The following describes two proteins that form a bound complex.

Sequence of the first protein:
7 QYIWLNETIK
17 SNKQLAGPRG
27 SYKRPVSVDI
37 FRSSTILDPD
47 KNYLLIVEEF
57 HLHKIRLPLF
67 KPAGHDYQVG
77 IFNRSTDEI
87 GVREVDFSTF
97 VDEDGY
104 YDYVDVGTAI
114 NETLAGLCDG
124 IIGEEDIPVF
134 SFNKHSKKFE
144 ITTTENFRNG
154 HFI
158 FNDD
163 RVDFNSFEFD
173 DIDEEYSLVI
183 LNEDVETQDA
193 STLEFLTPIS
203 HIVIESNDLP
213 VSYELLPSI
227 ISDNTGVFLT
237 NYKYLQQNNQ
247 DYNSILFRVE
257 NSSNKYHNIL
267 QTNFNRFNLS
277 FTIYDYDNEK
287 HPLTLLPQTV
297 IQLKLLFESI

Interface contacts:
Residue L218 in the second protein is in contact with residue R38 in the first protein (closest heavy-atom distance 2.7 Å).
Residue D283 in the second protein interacts with residue K16 in the first protein (closest heavy-atom distance 3.1 Å).
Residue N260 in the second protein contacts residue W10 in the first protein (closest heavy-atom distance 3.6 Å).
Residue D161 in the second protein contacts residue Q294 in the first protein (closest heavy-atom distance 2.9 Å).
Residue D175 in the second protein is in contact with residue R25 in the first protein (closest heavy-atom distance 2.8 Å).
Residue N264 in the second protein is in contact with residue Y8 in the first protein (closest heavy-atom distance 2.9 Å).
Residue E216 in the second protein interacts with residue N12 in the first protein (closest heavy-atom distance 2.7 Å).
Residue L217 in the second protein interacts with residue L11 in the first protein (closest heavy-atom distance 3.7 Å).
Residue N260 in the second protein interacts with residue Y8 in the first protein (closest heavy-atom distance 3.5 Å).
Residue K261 in the second protein is in contact with residue K300 in the first protein (closest heavy-atom distance 3.4 Å).
Residue N260 in the second protein is in contact with residue E54 in the first protein (closest heavy-atom distance 3.7 Å).
Residue K239 in the second protein is in contact with residue Q298 in the first protein (closest heavy-atom distance 3.3 Å).
Residue S179 in the second protein contacts residue R25 in the first protein (closest heavy-atom distance 2.9 Å).
Residue Y282 in the second protein interacts with residue V296 in the first protein (closest heavy-atom distance 3.6 Å).
Residue D160 in the second protein is in contact with residue Q294 in the first protein (closest heavy-atom distance 3.3 Å).
Residue D160 in the second protein interacts with residue R25 in the first protein (closest heavy-atom distance 3.4 Å).
Residue T226 in the second protein interacts with residue F37 in the first protein (closest heavy-atom distance 3.5 Å).
Residue D229 in the second protein is in contact with residue S39 in the first protein (closest heavy-atom distance 3.6 Å).
Residue Y178 in the second protein interacts with residue R25 in the first protein (closest heavy-atom distance 2.7 Å).
Residue E177 in the second protein interacts with residue R25 in the first protein (closest heavy-atom distance 3.4 Å).
Residue E170 in the second protein interacts with residue K137 in the first protein (closest heavy-atom distance 3.1 Å).
Residue N284 in the second protein contacts residue K16 in the first protein (closest heavy-atom distance 3.6 Å).
Residue S228 in the second protein interacts with residue R38 in the first protein (closest heavy-atom distance 3.1 Å).
Residue N260 in the second protein interacts with residue E304 in the first protein (closest heavy-atom distance 3.4 Å).
Residue N237 in the second protein contacts residue E55 in the first protein (closest heavy-atom distance 2.9 Å).
Residue E216 in the second protein is in contact with residue K300 in the first protein (closest heavy-atom distance 3.2 Å).
Residue E196 in the second protein interacts with residue H59 in the first protein (closest heavy-atom distance 3.3 Å).
Residue E177 in the second protein is in contact with residue K19 in the first protein (closest heavy-atom distance 3.2 Å).
Residue N284 in the second protein interacts with residue T14 in the first protein (closest heavy-atom distance 3.4 Å).
Residue K261 in the second protein is in contact with residue E54 in the first protein (closest heavy-atom distance 3.3 Å).
Residue K239 in the second protein contacts residue H57 in the first protein (closest heavy-atom distance 3.2 Å).
Residue K223 in the second protein is in contact with residue K16 in the first protein (closest heavy-atom distance 3.6 Å).
Residue N230 in the second protein contacts residue R38 in the first protein (closest heavy-atom distance 2.8 Å).
Residue L217 in the second protein contacts residue N12 in the first protein (closest heavy-atom distance 2.9 Å).
Residue Y282 in the second protein interacts with residue H57 in the first protein (closest heavy-atom distance 3.5 Å).
Residue K261 in the second protein interacts with residue E55 in the first protein (closest heavy-atom distance 3.7 Å).
Residue R163 in the second protein is in contact with residue Y248 in the first protein (closest heavy-atom distance 3.3 Å).
Residue H263 in the second protein is in contact with residue W10 in the first protein (closest heavy-atom distance 3.5 Å).
Residue D191 in the second protein is in contact with residue K137 in the first protein (closest heavy-atom distance 3.5 Å).
Residue P219 in the second protein contacts residue N12 in the first protein (closest heavy-atom distance 3.5 Å).
Residue S202 in the second protein interacts with residue Q298 in the first protein (closest heavy-atom distance 3.1 Å).
Residue E216 in the second protein interacts with residue W10 in the first protein (closest heavy-atom distance 3.7 Å).
Residue N237 in the second protein contacts residue K300 in the first protein (closest heavy-atom distance 3.6 Å).
Residue S168 in the second protein is in contact with residue Q246 in the first protein (closest heavy-atom distance 3.4 Å).
Residue P219 in the second protein is in contact with residue E13 in the first protein (closest heavy-atom distance 3.6 Å).
Residue Y262 in the second protein contacts residue Y8 in the first protein (closest heavy-atom distance 3.4 Å).
Residue D165 in the second protein interacts with residue K60 in the first protein (closest heavy-atom distance 3.4 Å).
Residue N264 in the second protein is in contact with residue Q7 in the first protein (closest heavy-atom distance 3.4 Å).
Residue N167 in the second protein interacts with residue Q246 in the first protein (closest heavy-atom distance 2.7 Å).
Residue N260 in the second protein is in contact with residue Y262 in the first protein (closest heavy-atom distance 3.5 Å).
Residue F197 in the second protein contacts residue K60 in the first protein (closest heavy-atom distance 3.1 Å).
Residue S228 in the second protein interacts with residue F37 in the first protein (closest heavy-atom distance 3.1 Å).
Residue K239 in the second protein is in contact with residue R254 in the first protein (closest heavy-atom distance 3.6 Å).
Residue V164 in the second protein contacts residue Q294 in the first protein (closest heavy-atom distance 3.5 Å).
Residue I227 in the second protein interacts with residue F37 in the first protein (closest heavy-atom distance 3.4 Å).
Residue L217 in the second protein contacts residue W10 in the first protein (closest heavy-atom distance 2.8 Å).
Residue Y262 in the second protein contacts residue W10 in the first protein (closest heavy-atom distance 2.9 Å).
Residue L217 in the second protein contacts residue R38 in the first protein (closest heavy-atom distance 3.6 Å).
Residue T226 in the second protein is in contact with residue D35 in the first protein (closest heavy-atom distance 3.6 Å).
Residue E176 in the second protein contacts residue R25 in the first protein (closest heavy-atom distance 3.0 Å).

Sequence of the second protein:
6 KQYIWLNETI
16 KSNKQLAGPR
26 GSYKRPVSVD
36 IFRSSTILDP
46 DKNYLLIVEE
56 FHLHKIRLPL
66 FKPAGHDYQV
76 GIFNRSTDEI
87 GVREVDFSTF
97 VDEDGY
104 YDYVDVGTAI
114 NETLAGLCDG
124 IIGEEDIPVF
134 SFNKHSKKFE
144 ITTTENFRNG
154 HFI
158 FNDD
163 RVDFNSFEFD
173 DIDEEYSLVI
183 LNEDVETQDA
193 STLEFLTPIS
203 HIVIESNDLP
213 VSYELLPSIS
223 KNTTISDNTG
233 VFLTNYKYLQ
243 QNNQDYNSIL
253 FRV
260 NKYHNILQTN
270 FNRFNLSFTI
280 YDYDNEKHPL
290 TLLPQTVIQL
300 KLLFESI